Sequence of protein 1:
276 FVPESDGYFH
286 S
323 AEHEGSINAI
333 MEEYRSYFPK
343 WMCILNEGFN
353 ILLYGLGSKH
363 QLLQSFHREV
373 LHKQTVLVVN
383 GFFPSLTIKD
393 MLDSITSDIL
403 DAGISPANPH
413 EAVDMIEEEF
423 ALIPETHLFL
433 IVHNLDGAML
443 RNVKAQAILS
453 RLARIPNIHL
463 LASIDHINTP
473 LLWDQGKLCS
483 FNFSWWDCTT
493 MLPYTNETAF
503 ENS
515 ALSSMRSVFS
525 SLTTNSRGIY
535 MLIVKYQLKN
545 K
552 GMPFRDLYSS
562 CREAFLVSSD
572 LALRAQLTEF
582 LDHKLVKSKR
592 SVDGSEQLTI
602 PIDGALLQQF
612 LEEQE

Interface contacts:
Residue D343 in protein 2 interacts with residue F284 in protein 1 (closest heavy-atom distance 3.7 Å).
Residue A387 in protein 2 is in contact with residue Y283 in protein 1 (closest heavy-atom distance 4.0 Å).
Residue K396 in protein 2 is in contact with residue V277 in protein 1 (closest heavy-atom distance 3.3 Å).
Residue L399 in protein 2 is in contact with residue F276 in protein 1 (closest heavy-atom distance 3.5 Å).
Residue F347 in protein 2 contacts residue D281 in protein 1 (closest heavy-atom distance 4.2 Å).
Residue F347 in protein 2 contacts residue F284 in protein 1 (closest heavy-atom distance 3.6 Å).
Residue V397 in protein 2 contacts residue V277 in protein 1 (closest heavy-atom distance 3.6 Å).
Residue S408 in protein 2 interacts with residue W475 in protein 1 (closest heavy-atom distance 4.0 Å).
Residue A391 in protein 2 interacts with residue S280 in protein 1 (closest heavy-atom distance 4.0 Å).
Residue S405 in protein 2 is in contact with residue Q477 in protein 1 (closest heavy-atom distance 4.2 Å).
Residue T409 in protein 2 contacts residue D476 in protein 1 (closest heavy-atom distance 3.9 Å).
Residue K396 in protein 2 contacts residue P278 in protein 1 (closest heavy-atom distance 4.8 Å).
Residue A387 in protein 2 interacts with residue S280 in protein 1 (closest heavy-atom distance 3.3 Å).
Residue E427 in protein 2 is in contact with residue R443 in protein 1 (closest heavy-atom distance 2.8 Å).
Residue R384 in protein 2 contacts residue Y283 in protein 1 (closest heavy-atom distance 3.8 Å).
Residue C401 in protein 2 contacts residue W487 in protein 1 (closest heavy-atom distance 3.5 Å).
Residue I382 in protein 2 contacts residue L473 in protein 1 (closest heavy-atom distance 4.0 Å).
Residue K344 in protein 2 is in contact with residue H285 in protein 1 (closest heavy-atom distance 4.6 Å).
Residue M426 in protein 2 interacts with residue N470 in protein 1 (closest heavy-atom distance 3.3 Å).
Residue H412 in protein 2 is in contact with residue K479 in protein 1 (closest heavy-atom distance 3.5 Å).
Residue H412 in protein 2 contacts residue D476 in protein 1 (closest heavy-atom distance 3.2 Å).
Residue T409 in protein 2 interacts with residue Q477 in protein 1 (closest heavy-atom distance 3.9 Å).
Residue M426 in protein 2 is in contact with residue R443 in protein 1 (closest heavy-atom distance 3.6 Å).
Residue S405 in protein 2 interacts with residue D476 in protein 1 (closest heavy-atom distance 4.0 Å).
Residue S405 in protein 2 is in contact with residue P472 in protein 1 (closest heavy-atom distance 3.7 Å).
Residue I388 in protein 2 contacts residue F284 in protein 1 (closest heavy-atom distance 4.1 Å).
Residue K344 in protein 2 contacts residue F284 in protein 1 (closest heavy-atom distance 3.9 Å).
Residue L404 in protein 2 contacts residue P472 in protein 1 (closest heavy-atom distance 3.6 Å).
Residue M426 in protein 2 contacts residue T471 in protein 1 (closest heavy-atom distance 3.8 Å).
Residue M426 in protein 2 interacts with residue D438 in protein 1 (closest heavy-atom distance 4.3 Å).
Residue M426 in protein 2 contacts residue H468 in protein 1 (closest heavy-atom distance 3.4 Å).
Residue S408 in protein 2 interacts with residue L473 in protein 1 (closest heavy-atom distance 3.3 Å).
Residue S381 in protein 2 is in contact with residue Y283 in protein 1 (closest heavy-atom distance 3.5 Å).
Residue A387 in protein 2 contacts residue F284 in protein 1 (closest heavy-atom distance 3.7 Å).
Residue H412 in protein 2 is in contact with residue V445 in protein 1 (closest heavy-atom distance 4.6 Å).
Residue V348 in protein 2 is in contact with residue D281 in protein 1 (closest heavy-atom distance 3.9 Å).
Residue S405 in protein 2 interacts with residue W475 in protein 1 (closest heavy-atom distance 3.3 Å).
Residue V348 in protein 2 interacts with residue H285 in protein 1 (closest heavy-atom distance 3.5 Å).
Residue S408 in protein 2 is in contact with residue L474 in protein 1 (closest heavy-atom distance 4.2 Å).
Residue F347 in protein 2 is in contact with residue S280 in protein 1 (closest heavy-atom distance 4.8 Å).
Residue Q406 in protein 2 interacts with residue Q477 in protein 1 (closest heavy-atom distance 3.2 Å).
Residue V397 in protein 2 interacts with residue F276 in protein 1 (closest heavy-atom distance 4.5 Å).
Residue G398 in protein 2 interacts with residue F276 in protein 1 (closest heavy-atom distance 3.3 Å).
Residue I425 in protein 2 interacts with residue V445 in protein 1 (closest heavy-atom distance 3.7 Å).
Residue S408 in protein 2 is in contact with residue D476 in protein 1 (closest heavy-atom distance 3.8 Å).
Residue I425 in protein 2 interacts with residue L473 in protein 1 (closest heavy-atom distance 4.1 Å).
Residue L404 in protein 2 interacts with residue W475 in protein 1 (closest heavy-atom distance 4.6 Å).
Residue C401 in protein 2 is in contact with residue P472 in protein 1 (closest heavy-atom distance 3.6 Å).
Residue M426 in protein 2 interacts with residue L474 in protein 1 (closest heavy-atom distance 3.6 Å).
Residue G398 in protein 2 contacts residue V277 in protein 1 (closest heavy-atom distance 3.8 Å).
Residue I407 in protein 2 interacts with residue L473 in protein 1 (closest heavy-atom distance 4.4 Å).
Residue A391 in protein 2 interacts with residue F284 in protein 1 (closest heavy-atom distance 4.5 Å).
Residue S405 in protein 2 interacts with residue L480 in protein 1 (closest heavy-atom distance 3.3 Å).
Residue Y390 in protein 2 interacts with residue P278 in protein 1 (closest heavy-atom distance 3.8 Å).
Residue D383 in protein 2 contacts residue Y283 in protein 1 (closest heavy-atom distance 3.2 Å).
Residue C401 in protein 2 is in contact with residue W475 in protein 1 (closest heavy-atom distance 4.1 Å).
Residue Y390 in protein 2 interacts with residue S280 in protein 1 (closest heavy-atom distance 4.6 Å).
Residue C401 in protein 2 is in contact with residue L480 in protein 1 (closest heavy-atom distance 3.7 Å).
Residue L399 in protein 2 contacts residue P278 in protein 1 (closest heavy-atom distance 3.7 Å).
Residue L404 in protein 2 interacts with residue L473 in protein 1 (closest heavy-atom distance 3.8 Å).

Sequence of protein 2:
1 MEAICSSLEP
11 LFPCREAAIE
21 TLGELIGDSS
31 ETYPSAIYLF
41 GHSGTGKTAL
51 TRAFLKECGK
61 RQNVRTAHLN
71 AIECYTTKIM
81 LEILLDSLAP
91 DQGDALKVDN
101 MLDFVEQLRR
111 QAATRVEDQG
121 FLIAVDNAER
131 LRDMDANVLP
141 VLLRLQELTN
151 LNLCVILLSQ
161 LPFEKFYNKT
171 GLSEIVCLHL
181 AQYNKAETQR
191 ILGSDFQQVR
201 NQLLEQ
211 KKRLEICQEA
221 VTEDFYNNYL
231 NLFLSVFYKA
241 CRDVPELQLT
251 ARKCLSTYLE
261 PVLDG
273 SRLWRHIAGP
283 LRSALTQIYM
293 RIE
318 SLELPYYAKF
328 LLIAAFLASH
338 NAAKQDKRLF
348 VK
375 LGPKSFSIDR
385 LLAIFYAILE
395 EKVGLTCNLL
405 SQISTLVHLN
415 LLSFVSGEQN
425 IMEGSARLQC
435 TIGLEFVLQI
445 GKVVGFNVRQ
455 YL

The following describes two proteins that form a bound complex.